Residue-level contacts at the interface:
Residue A44 in protein 1 is in contact with residue D6 in protein 2 (closest heavy-atom distance 3.9 Å).
Residue K43 in protein 1 is in contact with residue C7 in protein 2 (closest heavy-atom distance 3.1 Å).
Residue L9 in protein 1 is in contact with residue L39 in protein 2 (closest heavy-atom distance 3.8 Å).
Residue L24 in protein 1 is in contact with residue K27 in protein 2 (closest heavy-atom distance 4.3 Å).
Residue H64 in protein 1 is in contact with residue Q16 in protein 2 (closest heavy-atom distance 2.8 Å).
Residue A44 in protein 1 interacts with residue S4 in protein 2 (closest heavy-atom distance 3.8 Å).
Residue H63 in protein 1 contacts residue Q16 in protein 2 (closest heavy-atom distance 3.2 Å).
Residue K39 in protein 1 interacts with residue L13 in protein 2 (closest heavy-atom distance 3.7 Å).
Residue L24 in protein 1 contacts residue E31 in protein 2 (closest heavy-atom distance 3.7 Å).
Residue H65 in protein 1 interacts with residue T14 in protein 2 (closest heavy-atom distance 4.3 Å).
Residue A44 in protein 1 interacts with residue E5 in protein 2 (closest heavy-atom distance 4.3 Å).
Residue K16 in protein 1 is in contact with residue L39 in protein 2 (closest heavy-atom distance 3.6 Å).
Residue E27 in protein 1 is in contact with residue L28 in protein 2 (closest heavy-atom distance 3.5 Å).
Residue K25 in protein 1 is in contact with residue M32 in protein 2 (closest heavy-atom distance 3.3 Å).
Residue E62 in protein 1 interacts with residue Q17 in protein 2 (closest heavy-atom distance 3.4 Å).
Residue H63 in protein 1 interacts with residue T14 in protein 2 (closest heavy-atom distance 2.8 Å).
Residue Y28 in protein 1 interacts with residue Q29 in protein 2 (closest heavy-atom distance 3.7 Å).
Residue E13 in protein 1 is in contact with residue G43 in protein 2 (closest heavy-atom distance 3.4 Å).
Residue Y28 in protein 1 contacts residue L25 in protein 2 (closest heavy-atom distance 3.3 Å).
Residue K16 in protein 1 interacts with residue E54 in protein 2 (closest heavy-atom distance 2.9 Å).
Residue K43 in protein 1 interacts with residue Q9 in protein 2 (closest heavy-atom distance 3.0 Å).
Residue L9 in protein 1 contacts residue E40 in protein 2 (closest heavy-atom distance 4.2 Å).
Residue L61 in protein 1 contacts residue Q17 in protein 2 (closest heavy-atom distance 3.1 Å).
Residue N46 in protein 1 interacts with residue S4 in protein 2 (closest heavy-atom distance 3.9 Å).
Residue H65 in protein 1 is in contact with residue Q16 in protein 2 (closest heavy-atom distance 3.4 Å).
Residue K20 in protein 1 is in contact with residue E31 in protein 2 (closest heavy-atom distance 3.0 Å).
Residue K39 in protein 1 contacts residue I12 in protein 2 (closest heavy-atom distance 3.1 Å).
Residue L17 in protein 1 contacts residue E36 in protein 2 (closest heavy-atom distance 4.0 Å).
Residue E42 in protein 1 interacts with residue C7 in protein 2 (closest heavy-atom distance 4.6 Å).
Residue K16 in protein 1 contacts residue H49 in protein 2 (closest heavy-atom distance 3.7 Å).
Residue K45 in protein 1 interacts with residue S4 in protein 2 (closest heavy-atom distance 3.1 Å).
Residue L61 in protein 1 is in contact with residue T20 in protein 2 (closest heavy-atom distance 3.7 Å).
Residue E42 in protein 1 interacts with residue I12 in protein 2 (closest heavy-atom distance 3.6 Å).
Residue K16 in protein 1 is in contact with residue S50 in protein 2 (closest heavy-atom distance 3.2 Å).
Residue E15 in protein 1 interacts with residue H56 in protein 2 (closest heavy-atom distance 3.1 Å).
Residue H63 in protein 1 contacts residue Q17 in protein 2 (closest heavy-atom distance 3.6 Å).
Residue A38 in protein 1 contacts residue I12 in protein 2 (closest heavy-atom distance 4.5 Å).
Residue L32 in protein 1 is in contact with residue L25 in protein 2 (closest heavy-atom distance 3.9 Å).
Residue K43 in protein 1 interacts with residue D6 in protein 2 (closest heavy-atom distance 3.4 Å).
Residue L61 in protein 1 contacts residue N24 in protein 2 (closest heavy-atom distance 4.0 Å).
Residue L24 in protein 1 is in contact with residue L28 in protein 2 (closest heavy-atom distance 3.6 Å).
Residue H67 in protein 1 contacts residue D11 in protein 2 (closest heavy-atom distance 3.1 Å).
Residue H65 in protein 1 contacts residue D11 in protein 2 (closest heavy-atom distance 4.6 Å).
Residue L21 in protein 1 interacts with residue M32 in protein 2 (closest heavy-atom distance 3.4 Å).
Residue K16 in protein 1 interacts with residue N44 in protein 2 (closest heavy-atom distance 3.6 Å).
Residue L35 in protein 1 contacts residue M21 in protein 2 (closest heavy-atom distance 3.6 Å).
Residue L24 in protein 1 is in contact with residue M32 in protein 2 (closest heavy-atom distance 3.6 Å).
Residue L17 in protein 1 is in contact with residue L39 in protein 2 (closest heavy-atom distance 3.5 Å).
Residue K43 in protein 1 interacts with residue I12 in protein 2 (closest heavy-atom distance 3.4 Å).
Residue H64 in protein 1 contacts residue T14 in protein 2 (closest heavy-atom distance 3.8 Å).
Residue E13 in protein 1 is in contact with residue L39 in protein 2 (closest heavy-atom distance 3.2 Å).
Residue L35 in protein 1 is in contact with residue Q17 in protein 2 (closest heavy-atom distance 4.2 Å).
Residue H65 in protein 1 contacts residue T15 in protein 2 (closest heavy-atom distance 3.6 Å).
Residue K20 in protein 1 contacts residue L35 in protein 2 (closest heavy-atom distance 4.0 Å).
Residue L21 in protein 1 interacts with residue E36 in protein 2 (closest heavy-atom distance 4.0 Å).
Residue L21 in protein 1 contacts residue E31 in protein 2 (closest heavy-atom distance 3.7 Å).
Residue T31 in protein 1 contacts residue N24 in protein 2 (closest heavy-atom distance 4.0 Å).
Residue Y28 in protein 1 is in contact with residue L28 in protein 2 (closest heavy-atom distance 3.6 Å).
Residue L35 in protein 1 contacts residue L13 in protein 2 (closest heavy-atom distance 3.6 Å).
Residue E19 in protein 1 is in contact with residue H56 in protein 2 (closest heavy-atom distance 3.4 Å).

Sequence of protein 1:
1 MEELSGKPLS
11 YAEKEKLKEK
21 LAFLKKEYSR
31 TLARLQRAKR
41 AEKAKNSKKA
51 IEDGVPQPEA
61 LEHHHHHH

The following describes two proteins that form a bound complex.

Sequence of protein 2:
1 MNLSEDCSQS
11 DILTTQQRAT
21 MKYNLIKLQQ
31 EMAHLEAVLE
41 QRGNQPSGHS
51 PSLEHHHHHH